This data describes a binding interaction between two proteins.

Sequence of chain B:
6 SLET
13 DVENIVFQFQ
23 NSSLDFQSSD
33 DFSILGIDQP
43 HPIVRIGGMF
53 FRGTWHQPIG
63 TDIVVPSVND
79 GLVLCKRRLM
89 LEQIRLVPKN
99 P

Sequence of chain A:
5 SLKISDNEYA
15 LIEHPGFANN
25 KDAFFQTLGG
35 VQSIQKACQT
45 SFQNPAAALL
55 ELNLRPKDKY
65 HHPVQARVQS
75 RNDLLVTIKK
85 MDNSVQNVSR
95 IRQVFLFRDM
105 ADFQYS

Interface contacts:
Residue K7 in chain A is in contact with residue D32 in chain B (closest heavy-atom distance 3.4 Å).
Residue N76 in chain A contacts residue L26 in chain B (closest heavy-atom distance 2.8 Å).
Residue Y13 in chain A interacts with residue V67 in chain B (closest heavy-atom distance 3.2 Å).
Residue G20 in chain A contacts residue G62 in chain B (closest heavy-atom distance 3.2 Å).
Residue R94 in chain A contacts residue F28 in chain B (closest heavy-atom distance 3.2 Å).
Residue P19 in chain A is in contact with residue G62 in chain B (closest heavy-atom distance 3.6 Å).
Residue R102 in chain A contacts residue R86 in chain B (closest heavy-atom distance 3.0 Å).
Residue R75 in chain A is in contact with residue Q20 in chain B (closest heavy-atom distance 3.6 Å).
Residue V92 in chain A is in contact with residue F34 in chain B (closest heavy-atom distance 3.5 Å).
Residue N76 in chain A contacts residue F28 in chain B (closest heavy-atom distance 3.4 Å).
Residue T81 in chain A contacts residue E15 in chain B (closest heavy-atom distance 3.3 Å).
Residue E17 in chain A is in contact with residue R86 in chain B (closest heavy-atom distance 3.0 Å).
Residue V80 in chain A contacts residue I17 in chain B (closest heavy-atom distance 2.8 Å).
Residue L6 in chain A contacts residue F34 in chain B (closest heavy-atom distance 2.7 Å).
Residue I8 in chain A is in contact with residue D32 in chain B (closest heavy-atom distance 2.9 Å).
Residue S9 in chain A contacts residue S30 in chain B (closest heavy-atom distance 3.1 Å).
Residue V80 in chain A is in contact with residue F19 in chain B (closest heavy-atom distance 3.6 Å).
Residue F21 in chain A contacts residue T63 in chain B (closest heavy-atom distance 3.6 Å).
Residue N76 in chain A is in contact with residue F21 in chain B (closest heavy-atom distance 3.4 Å).
Residue L78 in chain A interacts with residue F19 in chain B (closest heavy-atom distance 2.8 Å).
Residue S5 in chain A interacts with residue F34 in chain B (closest heavy-atom distance 3.4 Å).
Residue K7 in chain A contacts residue S31 in chain B (closest heavy-atom distance 3.4 Å).
Residue I8 in chain A is in contact with residue Q29 in chain B (closest heavy-atom distance 3.6 Å).
Residue I8 in chain A contacts residue S31 in chain B (closest heavy-atom distance 2.9 Å).
Residue I16 in chain A is in contact with residue D64 in chain B (closest heavy-atom distance 3.5 Å).
Residue I82 in chain A is in contact with residue V14 in chain B (closest heavy-atom distance 3.4 Å).
Residue A14 in chain A is in contact with residue V67 in chain B (closest heavy-atom distance 2.8 Å).
Residue L6 in chain A contacts residue D33 in chain B (closest heavy-atom distance 3.5 Å).
Residue G20 in chain A contacts residue T63 in chain B (closest heavy-atom distance 2.8 Å).
Residue P19 in chain A is in contact with residue I61 in chain B (closest heavy-atom distance 3.6 Å).
Residue E12 in chain A interacts with residue N71 in chain B (closest heavy-atom distance 3.0 Å).
Residue N76 in chain A contacts residue N23 in chain B (closest heavy-atom distance 3.1 Å).
Residue H18 in chain A contacts residue T63 in chain B (closest heavy-atom distance 3.0 Å).
Residue L15 in chain A contacts residue I65 in chain B (closest heavy-atom distance 3.4 Å).
Residue A14 in chain A interacts with residue V66 in chain B (closest heavy-atom distance 3.5 Å).
Residue D77 in chain A interacts with residue F19 in chain B (closest heavy-atom distance 3.2 Å).
Residue R102 in chain A interacts with residue D64 in chain B (closest heavy-atom distance 2.5 Å).
Residue R102 in chain A interacts with residue I61 in chain B (closest heavy-atom distance 3.1 Å).
Residue L78 in chain A contacts residue V18 in chain B (closest heavy-atom distance 3.5 Å).
Residue N11 in chain A contacts residue N71 in chain B (closest heavy-atom distance 3.2 Å).
Residue T81 in chain A contacts residue N16 in chain B (closest heavy-atom distance 2.6 Å).
Residue F28 in chain A contacts residue I65 in chain B (closest heavy-atom distance 3.6 Å).
Residue N76 in chain A is in contact with residue S24 in chain B (closest heavy-atom distance 3.4 Å).
Residue L79 in chain A interacts with residue I17 in chain B (closest heavy-atom distance 3.6 Å).
Residue K25 in chain A interacts with residue T9 in chain B (closest heavy-atom distance 3.6 Å).
Residue D77 in chain A is in contact with residue Q20 in chain B (closest heavy-atom distance 3.4 Å).
Residue D10 in chain A interacts with residue S30 in chain B (closest heavy-atom distance 3.6 Å).
Residue K84 in chain A is in contact with residue D13 in chain B (closest heavy-atom distance 2.9 Å).
Residue I16 in chain A is in contact with residue I65 in chain B (closest heavy-atom distance 2.8 Å).
Residue R102 in chain A contacts residue T63 in chain B (closest heavy-atom distance 3.1 Å).
Residue V80 in chain A contacts residue N16 in chain B (closest heavy-atom distance 3.5 Å).
Residue I82 in chain A contacts residue E15 in chain B (closest heavy-atom distance 2.8 Å).
Residue F46 in chain A interacts with residue S69 in chain B (closest heavy-atom distance 3.5 Å).
Residue H18 in chain A is in contact with residue G62 in chain B (closest heavy-atom distance 3.3 Å).
Residue K7 in chain A is in contact with residue D33 in chain B (closest heavy-atom distance 3.3 Å).
Residue E12 in chain A is in contact with residue S69 in chain B (closest heavy-atom distance 3.0 Å).
Residue Y13 in chain A interacts with residue P68 in chain B (closest heavy-atom distance 3.6 Å).
Residue I8 in chain A contacts residue S30 in chain B (closest heavy-atom distance 3.3 Å).
Residue Y109 in chain A is in contact with residue I61 in chain B (closest heavy-atom distance 3.5 Å).
Residue V89 in chain A contacts residue I36 in chain B (closest heavy-atom distance 3.6 Å).